Contacts between the two chains:
Residue T153 in chain B interacts with residue T283 in chain A (closest heavy-atom distance 4.2 Å).
Residue Y150 in chain B is in contact with residue P288 in chain A (closest heavy-atom distance 4.0 Å).
Residue D214 in chain B interacts with residue R318 in chain A (closest heavy-atom distance 3.7 Å).
Residue I154 in chain B interacts with residue F286 in chain A (closest heavy-atom distance 3.7 Å).
Residue D173 in chain B interacts with residue Y275 in chain A (closest heavy-atom distance 2.9 Å).
Residue F177 in chain B interacts with residue T294 in chain A (closest heavy-atom distance 3.6 Å).
Residue E137 in chain B is in contact with residue Q298 in chain A (closest heavy-atom distance 4.6 Å).
Residue V135 in chain B interacts with residue R299 in chain A (closest heavy-atom distance 4.6 Å).
Residue G151 in chain B contacts residue P287 in chain A (closest heavy-atom distance 3.8 Å).
Residue I154 in chain B contacts residue T294 in chain A (closest heavy-atom distance 3.9 Å).
Residue P140 in chain B interacts with residue V296 in chain A (closest heavy-atom distance 3.7 Å).
Residue M147 in chain B is in contact with residue S285 in chain A (closest heavy-atom distance 3.7 Å).
Residue G151 in chain B contacts residue F286 in chain A (closest heavy-atom distance 2.7 Å).
Residue F177 in chain B contacts residue P293 in chain A (closest heavy-atom distance 4.3 Å).
Residue K152 in chain B is in contact with residue F286 in chain A (closest heavy-atom distance 3.2 Å).
Residue G149 in chain B contacts residue P287 in chain A (closest heavy-atom distance 4.0 Å).
Residue L138 in chain B is in contact with residue S297 in chain A (closest heavy-atom distance 3.4 Å).
Residue A187 in chain B interacts with residue Q298 in chain A (closest heavy-atom distance 3.3 Å).
Residue I154 in chain B contacts residue T283 in chain A (closest heavy-atom distance 3.6 Å).
Residue T153 in chain B is in contact with residue S285 in chain A (closest heavy-atom distance 4.3 Å).
Residue S155 in chain B interacts with residue T283 in chain A (closest heavy-atom distance 4.8 Å).
Residue I154 in chain B contacts residue S282 in chain A (closest heavy-atom distance 4.4 Å).
Residue G188 in chain B is in contact with residue R299 in chain A (closest heavy-atom distance 3.3 Å).
Residue P140 in chain B interacts with residue A295 in chain A (closest heavy-atom distance 3.2 Å).
Residue F177 in chain B contacts residue A295 in chain A (closest heavy-atom distance 3.8 Å).
Residue A187 in chain B contacts residue P300 in chain A (closest heavy-atom distance 4.8 Å).
Residue T136 in chain B is in contact with residue Q298 in chain A (closest heavy-atom distance 3.7 Å).
Residue Y150 in chain B interacts with residue F286 in chain A (closest heavy-atom distance 3.4 Å).
Residue Y150 in chain B interacts with residue M272 in chain A (closest heavy-atom distance 3.2 Å).
Residue D214 in chain B contacts residue Y320 in chain A (closest heavy-atom distance 3.4 Å).
Residue D173 in chain B is in contact with residue S282 in chain A (closest heavy-atom distance 3.1 Å).
Residue K152 in chain B is in contact with residue S285 in chain A (closest heavy-atom distance 3.4 Å).
Residue Y150 in chain B contacts residue R274 in chain A (closest heavy-atom distance 3.0 Å).
Residue K152 in chain B contacts residue A292 in chain A (closest heavy-atom distance 4.6 Å).
Residue D214 in chain B contacts residue A321 in chain A (closest heavy-atom distance 4.2 Å).
Residue Y150 in chain B contacts residue S285 in chain A (closest heavy-atom distance 3.1 Å).
Residue T153 in chain B contacts residue L284 in chain A (closest heavy-atom distance 3.5 Å).
Residue L138 in chain B is in contact with residue V296 in chain A (closest heavy-atom distance 3.6 Å).
Residue L138 in chain B is in contact with residue A295 in chain A (closest heavy-atom distance 4.4 Å).
Residue M147 in chain B is in contact with residue T283 in chain A (closest heavy-atom distance 3.5 Å).
Residue Y209 in chain B interacts with residue R299 in chain A (closest heavy-atom distance 2.5 Å).
Residue T136 in chain B interacts with residue R299 in chain A (closest heavy-atom distance 4.2 Å).
Residue K152 in chain B contacts residue L284 in chain A (closest heavy-atom distance 4.4 Å).
Residue S175 in chain B contacts residue Y275 in chain A (closest heavy-atom distance 3.4 Å).
Residue Y150 in chain B is in contact with residue P287 in chain A (closest heavy-atom distance 3.6 Å).
Residue M147 in chain B is in contact with residue R274 in chain A (closest heavy-atom distance 4.4 Å).
Residue M147 in chain B contacts residue C276 in chain A (closest heavy-atom distance 4.9 Å).
Residue S155 in chain B contacts residue S282 in chain A (closest heavy-atom distance 3.4 Å).
Residue E137 in chain B interacts with residue S297 in chain A (closest heavy-atom distance 4.0 Å).
Residue I154 in chain B contacts residue L284 in chain A (closest heavy-atom distance 2.7 Å).
Residue P174 in chain B interacts with residue S282 in chain A (closest heavy-atom distance 3.5 Å).
Residue G151 in chain B interacts with residue P288 in chain A (closest heavy-atom distance 4.0 Å).
Residue A187 in chain B is in contact with residue R299 in chain A (closest heavy-atom distance 3.9 Å).
Residue I154 in chain B contacts residue S285 in chain A (closest heavy-atom distance 4.8 Å).
Residue T211 in chain B is in contact with residue P307 in chain A (closest heavy-atom distance 4.8 Å).
Residue D214 in chain B interacts with residue R319 in chain A (closest heavy-atom distance 3.0 Å).
Residue E134 in chain B interacts with residue R299 in chain A (closest heavy-atom distance 4.9 Å).
Residue P174 in chain B contacts residue L284 in chain A (closest heavy-atom distance 4.2 Å).
Residue G149 in chain B interacts with residue P288 in chain A (closest heavy-atom distance 3.6 Å).
Residue T211 in chain B is in contact with residue P306 in chain A (closest heavy-atom distance 4.8 Å).

Sequence of chain B:
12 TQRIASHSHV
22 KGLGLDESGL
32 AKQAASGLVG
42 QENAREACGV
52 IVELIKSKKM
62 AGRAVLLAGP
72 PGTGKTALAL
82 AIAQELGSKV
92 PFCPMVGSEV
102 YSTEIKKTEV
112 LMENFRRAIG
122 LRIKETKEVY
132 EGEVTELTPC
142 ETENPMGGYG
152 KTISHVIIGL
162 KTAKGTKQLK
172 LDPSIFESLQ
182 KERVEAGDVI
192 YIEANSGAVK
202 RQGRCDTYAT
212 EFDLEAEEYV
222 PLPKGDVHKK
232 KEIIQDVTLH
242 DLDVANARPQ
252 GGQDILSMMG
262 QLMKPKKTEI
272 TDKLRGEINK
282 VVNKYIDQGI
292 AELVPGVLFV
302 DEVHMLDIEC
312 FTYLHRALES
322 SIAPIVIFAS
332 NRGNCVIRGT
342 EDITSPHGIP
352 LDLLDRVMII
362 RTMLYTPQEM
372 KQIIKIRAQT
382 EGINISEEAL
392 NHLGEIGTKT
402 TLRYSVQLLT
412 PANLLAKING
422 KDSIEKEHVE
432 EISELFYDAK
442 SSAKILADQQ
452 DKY

The following describes two proteins that form a bound complex.

Sequence of chain A:
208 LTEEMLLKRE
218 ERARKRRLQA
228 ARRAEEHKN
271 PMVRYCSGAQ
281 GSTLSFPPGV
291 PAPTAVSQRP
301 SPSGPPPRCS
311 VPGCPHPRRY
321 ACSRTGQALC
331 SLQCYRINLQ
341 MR